Sequence of protein 1:
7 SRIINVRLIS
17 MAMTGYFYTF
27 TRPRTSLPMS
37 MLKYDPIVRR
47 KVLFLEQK

Interface contacts:
Residue R306 in protein 2 contacts residue V44 in protein 1 (closest heavy-atom distance 3.0 Å).
Residue W302 in protein 2 interacts with residue V44 in protein 1 (closest heavy-atom distance 3.7 Å).
Residue V314 in protein 2 contacts residue R46 in protein 1 (closest heavy-atom distance 4.8 Å).
Residue V314 in protein 2 is in contact with residue K47 in protein 1 (closest heavy-atom distance 4.1 Å).
Residue R306 in protein 2 is in contact with residue R46 in protein 1 (closest heavy-atom distance 3.6 Å).
Residue I308 in protein 2 contacts residue R46 in protein 1 (closest heavy-atom distance 3.6 Å).
Residue G305 in protein 2 contacts residue V44 in protein 1 (closest heavy-atom distance 4.3 Å).
Residue D310 in protein 2 interacts with residue R46 in protein 1 (closest heavy-atom distance 3.2 Å).
Residue R306 in protein 2 interacts with residue R45 in protein 1 (closest heavy-atom distance 3.0 Å).
Residue T317 in protein 2 interacts with residue L38 in protein 1 (closest heavy-atom distance 4.3 Å).
Residue S313 in protein 2 contacts residue R46 in protein 1 (closest heavy-atom distance 2.6 Å).
Residue I304 in protein 2 interacts with residue V44 in protein 1 (closest heavy-atom distance 4.9 Å).
Residue N301 in protein 2 contacts residue V44 in protein 1 (closest heavy-atom distance 3.5 Å).
Residue P311 in protein 2 interacts with residue R46 in protein 1 (closest heavy-atom distance 3.7 Å).
Residue G312 in protein 2 is in contact with residue R46 in protein 1 (closest heavy-atom distance 4.4 Å).
Residue P315 in protein 2 interacts with residue R46 in protein 1 (closest heavy-atom distance 3.7 Å).
Residue G305 in protein 2 interacts with residue R46 in protein 1 (closest heavy-atom distance 3.1 Å).
Residue W302 in protein 2 contacts residue R45 in protein 1 (closest heavy-atom distance 3.8 Å).
Residue W302 in protein 2 interacts with residue I43 in protein 1 (closest heavy-atom distance 4.1 Å).
Residue N301 in protein 2 is in contact with residue I43 in protein 1 (closest heavy-atom distance 3.2 Å).
Residue G309 in protein 2 contacts residue R46 in protein 1 (closest heavy-atom distance 2.5 Å).
Residue V314 in protein 2 contacts residue L38 in protein 1 (closest heavy-atom distance 4.0 Å).

Sequence of protein 2:
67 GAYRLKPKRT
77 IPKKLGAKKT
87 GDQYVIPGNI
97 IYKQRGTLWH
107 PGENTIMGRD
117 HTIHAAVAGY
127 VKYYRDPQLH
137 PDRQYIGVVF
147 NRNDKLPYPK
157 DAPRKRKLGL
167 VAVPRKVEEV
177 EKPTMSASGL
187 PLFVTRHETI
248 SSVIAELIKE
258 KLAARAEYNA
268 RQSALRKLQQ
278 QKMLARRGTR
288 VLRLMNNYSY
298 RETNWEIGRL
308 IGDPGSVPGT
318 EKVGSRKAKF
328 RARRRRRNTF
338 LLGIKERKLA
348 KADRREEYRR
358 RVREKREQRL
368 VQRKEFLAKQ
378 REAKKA

The following describes two proteins that form a bound complex.